Interface contacts:
Residue F216 in protein 2 is in contact with residue G146 in protein 1 (closest heavy-atom distance 4.5 Å).
Residue R225 in protein 2 contacts residue K147 in protein 1 (closest heavy-atom distance 4.8 Å).
Residue R225 in protein 2 is in contact with residue V148 in protein 1 (closest heavy-atom distance 4.6 Å).
Residue T219 in protein 2 contacts residue W142 in protein 1 (closest heavy-atom distance 4.7 Å).
Residue T215 in protein 2 contacts residue L143 in protein 1 (closest heavy-atom distance 4.9 Å).
Residue T227 in protein 2 interacts with residue V148 in protein 1 (closest heavy-atom distance 3.3 Å).
Residue F216 in protein 2 interacts with residue L143 in protein 1 (closest heavy-atom distance 4.9 Å).
Residue T219 in protein 2 interacts with residue L143 in protein 1 (closest heavy-atom distance 4.7 Å).

Sequence of protein 1:
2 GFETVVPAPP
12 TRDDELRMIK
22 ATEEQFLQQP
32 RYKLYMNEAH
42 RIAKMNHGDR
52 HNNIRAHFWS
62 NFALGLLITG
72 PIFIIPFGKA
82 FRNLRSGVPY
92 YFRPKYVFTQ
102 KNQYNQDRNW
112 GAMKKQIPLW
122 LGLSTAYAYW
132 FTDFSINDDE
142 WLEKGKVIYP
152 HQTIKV

This data describes a binding interaction between two proteins.

Sequence of protein 2:
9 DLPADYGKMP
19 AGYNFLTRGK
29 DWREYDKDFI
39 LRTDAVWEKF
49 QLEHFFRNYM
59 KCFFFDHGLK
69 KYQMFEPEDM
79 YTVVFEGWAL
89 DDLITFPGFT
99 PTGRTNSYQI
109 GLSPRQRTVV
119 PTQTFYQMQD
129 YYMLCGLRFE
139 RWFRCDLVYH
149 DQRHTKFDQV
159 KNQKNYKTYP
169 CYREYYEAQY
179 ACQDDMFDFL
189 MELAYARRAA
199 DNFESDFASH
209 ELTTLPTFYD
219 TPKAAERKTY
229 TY